Sequence of the second protein:
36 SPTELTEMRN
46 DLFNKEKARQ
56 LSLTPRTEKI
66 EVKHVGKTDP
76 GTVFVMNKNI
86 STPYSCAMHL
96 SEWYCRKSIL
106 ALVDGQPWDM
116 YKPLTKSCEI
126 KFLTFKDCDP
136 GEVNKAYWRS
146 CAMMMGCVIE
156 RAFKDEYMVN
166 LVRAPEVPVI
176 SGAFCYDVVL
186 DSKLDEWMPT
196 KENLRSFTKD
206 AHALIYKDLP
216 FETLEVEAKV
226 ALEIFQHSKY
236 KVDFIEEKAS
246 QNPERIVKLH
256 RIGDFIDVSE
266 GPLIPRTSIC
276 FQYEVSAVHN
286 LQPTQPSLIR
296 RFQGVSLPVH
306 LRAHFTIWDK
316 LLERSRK

The following describes two proteins that form a bound complex.

Sequence of the first protein:
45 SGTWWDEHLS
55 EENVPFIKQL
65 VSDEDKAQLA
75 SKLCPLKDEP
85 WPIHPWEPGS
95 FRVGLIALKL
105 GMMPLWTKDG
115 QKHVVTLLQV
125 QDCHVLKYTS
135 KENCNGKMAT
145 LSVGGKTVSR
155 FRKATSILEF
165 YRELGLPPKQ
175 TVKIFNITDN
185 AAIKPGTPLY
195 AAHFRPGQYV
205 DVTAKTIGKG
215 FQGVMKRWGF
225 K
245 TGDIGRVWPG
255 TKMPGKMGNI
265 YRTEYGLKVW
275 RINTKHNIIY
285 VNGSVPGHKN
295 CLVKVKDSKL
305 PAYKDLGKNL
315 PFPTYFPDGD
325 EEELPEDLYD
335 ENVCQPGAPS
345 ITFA

Residue-level contacts at the interface:
Residue H305 in the second protein contacts residue H52 in the first protein (closest heavy-atom distance 3.4 Å).
Residue R307 in the second protein contacts residue H52 in the first protein (closest heavy-atom distance 4.6 Å).
Residue H309 in the second protein is in contact with residue F155 in the first protein (closest heavy-atom distance 4.9 Å).
Residue L306 in the second protein is in contact with residue H52 in the first protein (closest heavy-atom distance 4.9 Å).
Residue F310 in the second protein is in contact with residue L162 in the first protein (closest heavy-atom distance 4.8 Å).
Residue T311 in the second protein is in contact with residue R154 in the first protein (closest heavy-atom distance 4.1 Å).
Residue R307 in the second protein is in contact with residue T47 in the first protein (closest heavy-atom distance 4.3 Å).